Contacts between the two chains:
Residue N174 in protein 1 contacts residue F182 in protein 2 (closest heavy-atom distance 3.9 Å).
Residue L102 in protein 1 interacts with residue I147 in protein 2 (closest heavy-atom distance 3.7 Å).
Residue F92 in protein 1 contacts residue F122 in protein 2 (closest heavy-atom distance 3.4 Å).
Residue K88 in protein 1 interacts with residue F122 in protein 2 (closest heavy-atom distance 3.4 Å).
Residue M96 in protein 1 contacts residue L157 in protein 2 (closest heavy-atom distance 3.8 Å).
Residue L82 in protein 1 contacts residue Y189 in protein 2 (closest heavy-atom distance 4.0 Å).
Residue D79 in protein 1 is in contact with residue Y237 in protein 2 (closest heavy-atom distance 3.3 Å).
Residue R78 in protein 1 interacts with residue S234 in protein 2 (closest heavy-atom distance 4.0 Å).
Residue R100 in protein 1 interacts with residue M107 in protein 2 (closest heavy-atom distance 3.2 Å).
Residue K172 in protein 1 contacts residue K110 in protein 2 (closest heavy-atom distance 3.1 Å).
Residue R87 in protein 1 is in contact with residue F122 in protein 2 (closest heavy-atom distance 3.4 Å).
Residue V99 in protein 1 is in contact with residue L157 in protein 2 (closest heavy-atom distance 3.8 Å).
Residue R78 in protein 1 is in contact with residue H233 in protein 2 (closest heavy-atom distance 2.8 Å).
Residue V175 in protein 1 interacts with residue R178 in protein 2 (closest heavy-atom distance 3.2 Å).
Residue I71 in protein 1 contacts residue S234 in protein 2 (closest heavy-atom distance 3.8 Å).
Residue F92 in protein 1 contacts residue Y160 in protein 2 (closest heavy-atom distance 3.6 Å).
Residue W137 in protein 1 interacts with residue D145 in protein 2 (closest heavy-atom distance 3.3 Å).
Residue Q94 in protein 1 contacts residue F132 in protein 2 (closest heavy-atom distance 4.0 Å).
Residue Q94 in protein 1 is in contact with residue R136 in protein 2 (closest heavy-atom distance 3.9 Å).
Residue W137 in protein 1 is in contact with residue K144 in protein 2 (closest heavy-atom distance 3.2 Å).
Residue D98 in protein 1 interacts with residue P146 in protein 2 (closest heavy-atom distance 3.6 Å).
Residue M75 in protein 1 contacts residue S234 in protein 2 (closest heavy-atom distance 3.5 Å).
Residue M93 in protein 1 interacts with residue V114 in protein 2 (closest heavy-atom distance 3.4 Å).
Residue E81 in protein 1 interacts with residue K192 in protein 2 (closest heavy-atom distance 3.5 Å).
Residue V175 in protein 1 interacts with residue E113 in protein 2 (closest heavy-atom distance 3.2 Å).
Residue M93 in protein 1 contacts residue L115 in protein 2 (closest heavy-atom distance 3.7 Å).
Residue R105 in protein 1 contacts residue D145 in protein 2 (closest heavy-atom distance 2.7 Å).
Residue L85 in protein 1 interacts with residue Q119 in protein 2 (closest heavy-atom distance 3.6 Å).
Residue D79 in protein 1 contacts residue K236 in protein 2 (closest heavy-atom distance 3.8 Å).
Residue A89 in protein 1 contacts residue L115 in protein 2 (closest heavy-atom distance 3.7 Å).
Residue M93 in protein 1 contacts residue S111 in protein 2 (closest heavy-atom distance 3.2 Å).
Residue W137 in protein 1 contacts residue P146 in protein 2 (closest heavy-atom distance 3.8 Å).
Residue V175 in protein 1 is in contact with residue F182 in protein 2 (closest heavy-atom distance 3.6 Å).
Residue V175 in protein 1 contacts residue K110 in protein 2 (closest heavy-atom distance 3.8 Å).
Residue R105 in protein 1 contacts residue P146 in protein 2 (closest heavy-atom distance 3.6 Å).
Residue L102 in protein 1 interacts with residue P146 in protein 2 (closest heavy-atom distance 3.7 Å).
Residue R78 in protein 1 is in contact with residue Y189 in protein 2 (closest heavy-atom distance 3.7 Å).
Residue S95 in protein 1 contacts residue A153 in protein 2 (closest heavy-atom distance 4.0 Å).
Residue V175 in protein 1 contacts residue F112 in protein 2 (closest heavy-atom distance 3.2 Å).
Residue M75 in protein 1 contacts residue K236 in protein 2 (closest heavy-atom distance 4.0 Å).
Residue L102 in protein 1 interacts with residue K150 in protein 2 (closest heavy-atom distance 3.6 Å).
Residue F173 in protein 1 contacts residue F182 in protein 2 (closest heavy-atom distance 3.8 Å).
Residue F92 in protein 1 contacts residue S118 in protein 2 (closest heavy-atom distance 3.0 Å).
Residue F92 in protein 1 interacts with residue V156 in protein 2 (closest heavy-atom distance 3.6 Å).
Residue A89 in protein 1 contacts residue S118 in protein 2 (closest heavy-atom distance 3.2 Å).
Residue E81 in protein 1 is in contact with residue Y189 in protein 2 (closest heavy-atom distance 3.5 Å).
Residue R105 in protein 1 contacts residue I147 in protein 2 (closest heavy-atom distance 3.8 Å).
Residue M96 in protein 1 contacts residue Y160 in protein 2 (closest heavy-atom distance 3.7 Å).
Residue K88 in protein 1 contacts residue S118 in protein 2 (closest heavy-atom distance 3.4 Å).
Residue A89 in protein 1 contacts residue Q119 in protein 2 (closest heavy-atom distance 3.9 Å).
Residue F92 in protein 1 contacts residue A121 in protein 2 (closest heavy-atom distance 3.5 Å).
Residue R87 in protein 1 is in contact with residue E133 in protein 2 (closest heavy-atom distance 2.9 Å).
Residue N174 in protein 1 interacts with residue F112 in protein 2 (closest heavy-atom distance 3.2 Å).
Residue F173 in protein 1 interacts with residue K110 in protein 2 (closest heavy-atom distance 3.5 Å).
Residue S95 in protein 1 contacts residue V156 in protein 2 (closest heavy-atom distance 3.6 Å).
Residue L82 in protein 1 interacts with residue Y237 in protein 2 (closest heavy-atom distance 3.6 Å).
Residue P91 in protein 1 contacts residue V129 in protein 2 (closest heavy-atom distance 4.0 Å).
Residue L85 in protein 1 is in contact with residue K192 in protein 2 (closest heavy-atom distance 4.0 Å).
Residue K88 in protein 1 contacts residue Q119 in protein 2 (closest heavy-atom distance 3.4 Å).
Residue D98 in protein 1 interacts with residue F132 in protein 2 (closest heavy-atom distance 3.7 Å).

Sequence of protein 2:
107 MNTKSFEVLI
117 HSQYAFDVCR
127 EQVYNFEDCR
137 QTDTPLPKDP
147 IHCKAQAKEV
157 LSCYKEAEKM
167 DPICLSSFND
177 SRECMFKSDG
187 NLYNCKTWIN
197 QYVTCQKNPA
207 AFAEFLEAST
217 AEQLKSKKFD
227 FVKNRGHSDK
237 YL

The following describes two proteins that form a bound complex.

Sequence of protein 1:
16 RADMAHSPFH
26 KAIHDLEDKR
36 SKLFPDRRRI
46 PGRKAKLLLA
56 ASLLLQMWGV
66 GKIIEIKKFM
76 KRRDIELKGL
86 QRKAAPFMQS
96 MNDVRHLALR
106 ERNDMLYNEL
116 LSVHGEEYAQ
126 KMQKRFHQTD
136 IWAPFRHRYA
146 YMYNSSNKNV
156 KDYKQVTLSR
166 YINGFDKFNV